Sequence of protein 1:
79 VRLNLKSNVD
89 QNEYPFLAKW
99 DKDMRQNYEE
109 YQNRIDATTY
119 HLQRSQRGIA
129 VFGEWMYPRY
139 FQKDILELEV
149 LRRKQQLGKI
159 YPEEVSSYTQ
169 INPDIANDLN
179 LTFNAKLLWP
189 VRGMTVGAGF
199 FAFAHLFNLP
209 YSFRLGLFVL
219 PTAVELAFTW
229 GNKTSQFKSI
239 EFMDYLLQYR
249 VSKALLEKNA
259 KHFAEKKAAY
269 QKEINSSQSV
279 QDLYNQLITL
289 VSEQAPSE

Contacts between the two chains:
Residue K231 in protein 1 contacts residue P58 in protein 2 (closest heavy-atom distance 3.5 Å).
Residue Y268 in protein 1 interacts with residue L75 in protein 2 (closest heavy-atom distance 3.3 Å).
Residue D242 in protein 1 interacts with residue A67 in protein 2 (closest heavy-atom distance 3.9 Å).
Residue V278 in protein 1 is in contact with residue L75 in protein 2 (closest heavy-atom distance 3.7 Å).
Residue K265 in protein 1 interacts with residue D77 in protein 2 (closest heavy-atom distance 3.1 Å).
Residue F235 in protein 1 is in contact with residue F59 in protein 2 (closest heavy-atom distance 3.8 Å).
Residue I143 in protein 1 interacts with residue N92 in protein 2 (closest heavy-atom distance 3.7 Å).
Residue P136 in protein 1 is in contact with residue L90 in protein 2 (closest heavy-atom distance 3.5 Å).
Residue S250 in protein 1 is in contact with residue V79 in protein 2 (closest heavy-atom distance 3.4 Å).
Residue Q140 in protein 1 is in contact with residue A57 in protein 2 (closest heavy-atom distance 3.4 Å).
Residue S277 in protein 1 is in contact with residue Q78 in protein 2 (closest heavy-atom distance 2.9 Å).
Residue E239 in protein 1 contacts residue T65 in protein 2 (closest heavy-atom distance 3.1 Å).
Residue F235 in protein 1 contacts residue Y62 in protein 2 (closest heavy-atom distance 3.4 Å).
Residue Q140 in protein 1 is in contact with residue P58 in protein 2 (closest heavy-atom distance 3.5 Å).
Residue Y135 in protein 1 interacts with residue F93 in protein 2 (closest heavy-atom distance 3.0 Å).
Residue I143 in protein 1 contacts residue F93 in protein 2 (closest heavy-atom distance 3.6 Å).
Residue E239 in protein 1 is in contact with residue Y62 in protein 2 (closest heavy-atom distance 2.8 Å).
Residue G214 in protein 1 interacts with residue Y36 in protein 2 (closest heavy-atom distance 3.5 Å).
Residue K141 in protein 1 interacts with residue F56 in protein 2 (closest heavy-atom distance 3.6 Å).
Residue L254 in protein 1 interacts with residue P72 in protein 2 (closest heavy-atom distance 3.6 Å).
Residue F235 in protein 1 is in contact with residue P58 in protein 2 (closest heavy-atom distance 3.4 Å).
Residue I169 in protein 1 contacts residue Y68 in protein 2 (closest heavy-atom distance 3.7 Å).
Residue Y138 in protein 1 is in contact with residue F56 in protein 2 (closest heavy-atom distance 3.8 Å).
Residue Q276 in protein 1 interacts with residue N76 in protein 2 (closest heavy-atom distance 3.8 Å).
Residue Q246 in protein 1 is in contact with residue A70 in protein 2 (closest heavy-atom distance 3.4 Å).
Residue L254 in protein 1 contacts residue Q78 in protein 2 (closest heavy-atom distance 3.4 Å).
Residue A225 in protein 1 contacts residue Y47 in protein 2 (closest heavy-atom distance 3.0 Å).
Residue S250 in protein 1 interacts with residue Q71 in protein 2 (closest heavy-atom distance 2.9 Å).
Residue L146 in protein 1 is in contact with residue N92 in protein 2 (closest heavy-atom distance 3.5 Å).
Residue F235 in protein 1 interacts with residue N88 in protein 2 (closest heavy-atom distance 3.5 Å).
Residue E147 in protein 1 is in contact with residue N92 in protein 2 (closest heavy-atom distance 3.9 Å).
Residue Q140 in protein 1 contacts residue F59 in protein 2 (closest heavy-atom distance 3.2 Å).
Residue K265 in protein 1 is in contact with residue L75 in protein 2 (closest heavy-atom distance 3.5 Å).
Residue T232 in protein 1 contacts residue Y62 in protein 2 (closest heavy-atom distance 3.6 Å).
Residue K141 in protein 1 contacts residue I55 in protein 2 (closest heavy-atom distance 3.7 Å).
Residue L254 in protein 1 interacts with residue F74 in protein 2 (closest heavy-atom distance 3.6 Å).
Residue S250 in protein 1 interacts with residue P72 in protein 2 (closest heavy-atom distance 2.8 Å).
Residue L253 in protein 1 is in contact with residue F74 in protein 2 (closest heavy-atom distance 3.6 Å).
Residue Q269 in protein 1 is in contact with residue L75 in protein 2 (closest heavy-atom distance 2.6 Å).
Residue Q279 in protein 1 contacts residue Q71 in protein 2 (closest heavy-atom distance 3.7 Å).
Residue L254 in protein 1 is in contact with residue D73 in protein 2 (closest heavy-atom distance 3.6 Å).
Residue Q140 in protein 1 contacts residue F56 in protein 2 (closest heavy-atom distance 3.9 Å).
Residue Y247 in protein 1 interacts with residue F81 in protein 2 (closest heavy-atom distance 3.7 Å).
Residue Q279 in protein 1 contacts residue I80 in protein 2 (closest heavy-atom distance 3.0 Å).
Residue F211 in protein 1 is in contact with residue F33 in protein 2 (closest heavy-atom distance 3.2 Å).
Residue S277 in protein 1 contacts residue D73 in protein 2 (closest heavy-atom distance 3.2 Å).
Residue E239 in protein 1 contacts residue V66 in protein 2 (closest heavy-atom distance 3.8 Å).
Residue Y166 in protein 1 interacts with residue Y68 in protein 2 (closest heavy-atom distance 3.3 Å).
Residue F261 in protein 1 contacts residue F74 in protein 2 (closest heavy-atom distance 3.8 Å).
Residue Q246 in protein 1 interacts with residue Y68 in protein 2 (closest heavy-atom distance 3.3 Å).
Residue S275 in protein 1 is in contact with residue N76 in protein 2 (closest heavy-atom distance 3.5 Å).
Residue F226 in protein 1 interacts with residue Y47 in protein 2 (closest heavy-atom distance 3.7 Å).
Residue D242 in protein 1 is in contact with residue Y68 in protein 2 (closest heavy-atom distance 2.9 Å).
Residue S275 in protein 1 interacts with residue Q78 in protein 2 (closest heavy-atom distance 3.0 Å).
Residue Q279 in protein 1 interacts with residue P72 in protein 2 (closest heavy-atom distance 3.3 Å).
Residue I143 in protein 1 interacts with residue K91 in protein 2 (closest heavy-atom distance 3.4 Å).
Residue Y243 in protein 1 is in contact with residue F81 in protein 2 (closest heavy-atom distance 3.4 Å).
Residue V278 in protein 1 is in contact with residue D73 in protein 2 (closest heavy-atom distance 3.7 Å).
Residue S277 in protein 1 interacts with residue I80 in protein 2 (closest heavy-atom distance 3.3 Å).
Residue R150 in protein 1 contacts residue N92 in protein 2 (closest heavy-atom distance 3.3 Å).

This data describes a binding interaction between two proteins.

Sequence of protein 2:
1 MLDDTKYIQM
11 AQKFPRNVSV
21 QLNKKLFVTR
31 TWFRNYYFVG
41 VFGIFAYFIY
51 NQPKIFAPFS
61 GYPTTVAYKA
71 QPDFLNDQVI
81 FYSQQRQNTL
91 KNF